Sequence of chain A:
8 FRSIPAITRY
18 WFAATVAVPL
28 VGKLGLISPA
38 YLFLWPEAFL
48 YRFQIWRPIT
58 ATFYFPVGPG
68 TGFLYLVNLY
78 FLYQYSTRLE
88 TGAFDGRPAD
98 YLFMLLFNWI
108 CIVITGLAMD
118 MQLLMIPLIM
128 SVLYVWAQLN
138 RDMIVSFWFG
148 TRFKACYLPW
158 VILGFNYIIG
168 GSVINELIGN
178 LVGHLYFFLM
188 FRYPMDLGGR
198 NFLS

Sequence of chain B:
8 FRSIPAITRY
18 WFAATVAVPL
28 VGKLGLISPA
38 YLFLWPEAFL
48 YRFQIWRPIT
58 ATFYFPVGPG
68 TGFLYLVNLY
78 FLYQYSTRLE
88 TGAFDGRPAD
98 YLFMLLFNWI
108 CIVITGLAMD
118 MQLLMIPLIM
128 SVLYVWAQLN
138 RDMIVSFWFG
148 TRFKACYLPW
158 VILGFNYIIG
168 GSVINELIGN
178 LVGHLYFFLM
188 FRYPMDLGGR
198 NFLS

This data describes a binding interaction between two proteins.

Interface contacts:
Residue Y164 in chain B interacts with residue Y72 in chain A (closest heavy-atom distance 4.8 Å).
Residue Y164 in chain B interacts with residue P26 in chain A (closest heavy-atom distance 3.9 Å).
Residue G167 in chain B interacts with residue P66 in chain A (closest heavy-atom distance 3.6 Å).
Residue I165 in chain B interacts with residue V64 in chain A (closest heavy-atom distance 4.9 Å).
Residue S169 in chain B contacts residue K30 in chain A (closest heavy-atom distance 3.7 Å).
Residue I166 in chain B interacts with residue F70 in chain A (closest heavy-atom distance 3.7 Å).
Residue V170 in chain B is in contact with residue K30 in chain A (closest heavy-atom distance 5.0 Å).
Residue I165 in chain B is in contact with residue Y72 in chain A (closest heavy-atom distance 4.6 Å).
Residue Y164 in chain B is in contact with residue K30 in chain A (closest heavy-atom distance 4.5 Å).
Residue I171 in chain B interacts with residue L31 in chain A (closest heavy-atom distance 3.8 Å).
Residue I165 in chain B contacts residue G65 in chain A (closest heavy-atom distance 4.7 Å).
Residue G168 in chain B contacts residue P66 in chain A (closest heavy-atom distance 4.9 Å).
Residue I166 in chain B is in contact with residue G67 in chain A (closest heavy-atom distance 5.0 Å).
Residue Y164 in chain B interacts with residue L27 in chain A (closest heavy-atom distance 3.7 Å).
Residue V170 in chain B is in contact with residue L31 in chain A (closest heavy-atom distance 4.1 Å).
Residue I166 in chain B interacts with residue P66 in chain A (closest heavy-atom distance 3.7 Å).
Residue Y164 in chain B interacts with residue V64 in chain A (closest heavy-atom distance 4.0 Å).
Residue G168 in chain B contacts residue K30 in chain A (closest heavy-atom distance 2.9 Å).
Residue I165 in chain B is in contact with residue G69 in chain A (closest heavy-atom distance 3.4 Å).
Residue G167 in chain B is in contact with residue G65 in chain A (closest heavy-atom distance 4.8 Å).